Sequence of protein 2:
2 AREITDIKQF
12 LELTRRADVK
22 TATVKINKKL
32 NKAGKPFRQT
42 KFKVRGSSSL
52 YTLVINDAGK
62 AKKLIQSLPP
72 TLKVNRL

This data describes a binding interaction between two proteins.

Sequence of protein 1:
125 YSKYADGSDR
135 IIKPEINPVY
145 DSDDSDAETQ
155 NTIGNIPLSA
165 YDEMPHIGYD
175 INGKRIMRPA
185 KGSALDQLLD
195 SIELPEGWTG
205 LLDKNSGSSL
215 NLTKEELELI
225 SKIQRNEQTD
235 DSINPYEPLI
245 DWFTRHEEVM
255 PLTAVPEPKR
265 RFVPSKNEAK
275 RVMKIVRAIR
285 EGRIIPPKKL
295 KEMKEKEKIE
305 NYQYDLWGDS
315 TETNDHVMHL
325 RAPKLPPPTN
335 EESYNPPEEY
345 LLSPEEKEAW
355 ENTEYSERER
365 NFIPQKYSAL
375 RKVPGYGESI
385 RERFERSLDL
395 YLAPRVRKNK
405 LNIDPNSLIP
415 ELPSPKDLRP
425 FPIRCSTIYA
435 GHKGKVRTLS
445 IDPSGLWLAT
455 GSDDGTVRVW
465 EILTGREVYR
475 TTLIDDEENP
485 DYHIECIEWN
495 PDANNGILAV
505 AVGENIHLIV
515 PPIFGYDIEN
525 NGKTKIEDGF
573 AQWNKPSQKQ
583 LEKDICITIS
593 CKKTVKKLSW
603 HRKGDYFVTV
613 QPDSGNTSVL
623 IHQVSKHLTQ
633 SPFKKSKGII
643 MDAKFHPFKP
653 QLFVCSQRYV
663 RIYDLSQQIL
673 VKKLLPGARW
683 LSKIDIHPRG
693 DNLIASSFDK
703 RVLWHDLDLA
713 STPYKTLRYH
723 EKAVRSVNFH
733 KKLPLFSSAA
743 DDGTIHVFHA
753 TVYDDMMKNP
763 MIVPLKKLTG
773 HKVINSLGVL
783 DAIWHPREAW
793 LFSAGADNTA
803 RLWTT

Contacts between the two chains:
Residue D710 in protein 1 interacts with residue I8 in protein 2 (closest heavy-atom distance 3.9 Å).
Residue D710 in protein 1 interacts with residue D7 in protein 2 (closest heavy-atom distance 4.3 Å).
Residue D710 in protein 1 contacts residue K9 in protein 2 (closest heavy-atom distance 2.9 Å).
Residue L711 in protein 1 interacts with residue Q10 in protein 2 (closest heavy-atom distance 3.9 Å).
Residue L711 in protein 1 contacts residue K9 in protein 2 (closest heavy-atom distance 4.5 Å).
Residue D710 in protein 1 contacts residue Q10 in protein 2 (closest heavy-atom distance 3.4 Å).